These two protein chains interact to form a complex.

Sequence of chain B:
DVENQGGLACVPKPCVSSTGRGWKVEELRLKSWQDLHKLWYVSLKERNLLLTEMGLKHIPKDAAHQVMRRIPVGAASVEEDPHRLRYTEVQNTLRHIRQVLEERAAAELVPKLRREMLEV

Residue-level contacts at the interface:
Residue G25 in chain B is in contact with residue Y100 in chain A (closest heavy-atom distance 4.9 Å).
Residue E92 in chain B is in contact with residue Y100 in chain A (closest heavy-atom distance 4.4 Å).
Residue V45 in chain B is in contact with residue L92 in chain A (closest heavy-atom distance 3.7 Å).
Residue A67 in chain B contacts residue I44 in chain A (closest heavy-atom distance 3.2 Å).
Residue Y44 in chain B is in contact with residue P89 in chain A (closest heavy-atom distance 3.5 Å).
Residue G23 in chain B is in contact with residue E102 in chain A (closest heavy-atom distance 4.7 Å).
Residue H40 in chain B contacts residue P89 in chain A (closest heavy-atom distance 3.7 Å).
Residue G23 in chain B contacts residue Y100 in chain A (closest heavy-atom distance 5.0 Å).
Residue L42 in chain B interacts with residue L97 in chain A (closest heavy-atom distance 4.3 Å).
Residue K41 in chain B contacts residue L92 in chain A (closest heavy-atom distance 3.5 Å).
Residue Y44 in chain B is in contact with residue V88 in chain A (closest heavy-atom distance 3.9 Å).
Residue G25 in chain B interacts with residue P99 in chain A (closest heavy-atom distance 4.5 Å).
Residue R24 in chain B is in contact with residue P99 in chain A (closest heavy-atom distance 4.4 Å).
Residue K41 in chain B interacts with residue D91 in chain A (closest heavy-atom distance 3.0 Å).
Residue T96 in chain B contacts residue P99 in chain A (closest heavy-atom distance 3.6 Å).
Residue H40 in chain B contacts residue F87 in chain A (closest heavy-atom distance 2.9 Å).
Residue V93 in chain B is in contact with residue P99 in chain A (closest heavy-atom distance 4.6 Å).
Residue R89 in chain B interacts with residue Y100 in chain A (closest heavy-atom distance 3.2 Å).
Residue H68 in chain B is in contact with residue I44 in chain A (closest heavy-atom distance 4.7 Å).
Residue V45 in chain B contacts residue P99 in chain A (closest heavy-atom distance 3.6 Å).
Residue W26 in chain B contacts residue V101 in chain A (closest heavy-atom distance 3.4 Å).
Residue D38 in chain B contacts residue L97 in chain A (closest heavy-atom distance 3.1 Å).
Residue L42 in chain B is in contact with residue F95 in chain A (closest heavy-atom distance 4.0 Å).
Residue Y44 in chain B interacts with residue L92 in chain A (closest heavy-atom distance 4.4 Å).
Residue G23 in chain B interacts with residue V101 in chain A (closest heavy-atom distance 3.8 Å).
Residue K48 in chain B is in contact with residue L92 in chain A (closest heavy-atom distance 4.8 Å).
Residue H40 in chain B interacts with residue V88 in chain A (closest heavy-atom distance 4.7 Å).
Residue Y44 in chain B is in contact with residue F87 in chain A (closest heavy-atom distance 3.5 Å).
Residue E49 in chain B contacts residue P99 in chain A (closest heavy-atom distance 3.9 Å).
Residue S46 in chain B is in contact with residue P99 in chain A (closest heavy-atom distance 4.1 Å).
Residue K34 in chain B interacts with residue L97 in chain A (closest heavy-atom distance 3.9 Å).
Residue V45 in chain B contacts residue K98 in chain A (closest heavy-atom distance 4.8 Å).
Residue G25 in chain B is in contact with residue V101 in chain A (closest heavy-atom distance 4.5 Å).
Residue L42 in chain B is in contact with residue K98 in chain A (closest heavy-atom distance 3.4 Å).
Residue R24 in chain B contacts residue V103 in chain A (closest heavy-atom distance 3.8 Å).
Residue G23 in chain B contacts residue V103 in chain A (closest heavy-atom distance 4.4 Å).
Residue R24 in chain B contacts residue E102 in chain A (closest heavy-atom distance 4.8 Å).
Residue V45 in chain B contacts residue F95 in chain A (closest heavy-atom distance 4.4 Å).
Residue W26 in chain B interacts with residue L97 in chain A (closest heavy-atom distance 3.3 Å).
Residue K41 in chain B interacts with residue F95 in chain A (closest heavy-atom distance 3.6 Å).
Residue D38 in chain B contacts residue F95 in chain A (closest heavy-atom distance 3.5 Å).
Residue W26 in chain B is in contact with residue Y100 in chain A (closest heavy-atom distance 3.8 Å).
Residue L42 in chain B is in contact with residue P99 in chain A (closest heavy-atom distance 4.1 Å).
Residue Y44 in chain B interacts with residue Y86 in chain A (closest heavy-atom distance 4.1 Å).
Residue M71 in chain B interacts with residue I44 in chain A (closest heavy-atom distance 3.7 Å).
Residue R24 in chain B contacts residue Y100 in chain A (closest heavy-atom distance 3.2 Å).
Residue W26 in chain B contacts residue P99 in chain A (closest heavy-atom distance 3.2 Å).
Residue L53 in chain B contacts residue Y100 in chain A (closest heavy-atom distance 3.2 Å).
Residue K41 in chain B is in contact with residue A90 in chain A (closest heavy-atom distance 4.2 Å).
Residue R24 in chain B contacts residue V101 in chain A (closest heavy-atom distance 2.8 Å).
Residue S21 in chain B interacts with residue Y100 in chain A (closest heavy-atom distance 3.1 Å).
Residue K41 in chain B contacts residue P89 in chain A (closest heavy-atom distance 3.7 Å).
Residue W26 in chain B interacts with residue K98 in chain A (closest heavy-atom distance 2.9 Å).
Residue V93 in chain B contacts residue Y100 in chain A (closest heavy-atom distance 3.4 Å).
Residue E49 in chain B contacts residue Y100 in chain A (closest heavy-atom distance 3.2 Å).
Residue E30 in chain B interacts with residue V101 in chain A (closest heavy-atom distance 3.7 Å).
Residue V45 in chain B is in contact with residue L97 in chain A (closest heavy-atom distance 4.5 Å).

Sequence of chain A:
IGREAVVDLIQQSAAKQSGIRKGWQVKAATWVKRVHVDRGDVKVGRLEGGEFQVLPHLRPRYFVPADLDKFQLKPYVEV